Residue-level contacts at the interface:
Residue E43 in chain B is in contact with residue V12 in chain A (closest heavy-atom distance 3.6 Å).
Residue A70 in chain B contacts residue V5 in chain A (closest heavy-atom distance 3.8 Å).
Residue I75 in chain B contacts residue C4 in chain A (closest heavy-atom distance 3.6 Å).
Residue F54 in chain B interacts with residue V5 in chain A (closest heavy-atom distance 4.6 Å).
Residue S48 in chain B contacts residue C4 in chain A (closest heavy-atom distance 4.1 Å).
Residue Q45 in chain B contacts residue R10 in chain A (closest heavy-atom distance 4.5 Å).
Residue T119 in chain B interacts with residue I11 in chain A (closest heavy-atom distance 3.5 Å).
Residue S48 in chain B is in contact with residue V6 in chain A (closest heavy-atom distance 2.8 Å).
Residue V44 in chain B is in contact with residue G9 in chain A (closest heavy-atom distance 4.6 Å).
Residue Q45 in chain B contacts residue I7 in chain A (closest heavy-atom distance 4.1 Å).
Residue S48 in chain B is in contact with residue V5 in chain A (closest heavy-atom distance 3.5 Å).
Residue S48 in chain B is in contact with residue V8 in chain A (closest heavy-atom distance 3.4 Å).
Residue T49 in chain B is in contact with residue V5 in chain A (closest heavy-atom distance 4.0 Å).
Residue G42 in chain B interacts with residue I11 in chain A (closest heavy-atom distance 3.3 Å).
Residue R73 in chain B is in contact with residue C4 in chain A (closest heavy-atom distance 3.5 Å).
Residue G159 in chain B contacts residue L13 in chain A (closest heavy-atom distance 4.6 Å).
Residue I46 in chain B contacts residue V6 in chain A (closest heavy-atom distance 4.2 Å).
Residue V40 in chain B interacts with residue A18 in chain A (closest heavy-atom distance 3.4 Å).
Residue V44 in chain B contacts residue I11 in chain A (closest heavy-atom distance 2.8 Å).
Residue E43 in chain B interacts with residue L13 in chain A (closest heavy-atom distance 2.9 Å).
Residue T74 in chain B contacts residue C4 in chain A (closest heavy-atom distance 3.0 Å).
Residue T53 in chain B contacts residue V8 in chain A (closest heavy-atom distance 4.7 Å).
Residue I46 in chain B contacts residue R10 in chain A (closest heavy-atom distance 4.2 Å).
Residue V40 in chain B is in contact with residue V12 in chain A (closest heavy-atom distance 4.2 Å).
Residue Q45 in chain B interacts with residue G9 in chain A (closest heavy-atom distance 3.7 Å).
Residue A122 in chain B contacts residue I11 in chain A (closest heavy-atom distance 4.0 Å).
Residue E41 in chain B contacts residue V12 in chain A (closest heavy-atom distance 3.5 Å).
Residue P81 in chain B contacts residue C4 in chain A (closest heavy-atom distance 3.9 Å).
Residue V47 in chain B interacts with residue V5 in chain A (closest heavy-atom distance 3.5 Å).
Residue I46 in chain B is in contact with residue I11 in chain A (closest heavy-atom distance 4.0 Å).
Residue V40 in chain B interacts with residue K16 in chain A (closest heavy-atom distance 3.5 Å).
Residue E41 in chain B interacts with residue R10 in chain A (closest heavy-atom distance 4.5 Å).
Residue T74 in chain B is in contact with residue G3 in chain A (closest heavy-atom distance 3.8 Å).
Residue A76 in chain B is in contact with residue V5 in chain A (closest heavy-atom distance 2.8 Å).
Residue V47 in chain B contacts residue I7 in chain A (closest heavy-atom distance 4.2 Å).
Residue R73 in chain B interacts with residue G3 in chain A (closest heavy-atom distance 3.4 Å).
Residue A76 in chain B interacts with residue V6 in chain A (closest heavy-atom distance 4.1 Å).
Residue I46 in chain B is in contact with residue I7 in chain A (closest heavy-atom distance 3.6 Å).
Residue R73 in chain B contacts residue V5 in chain A (closest heavy-atom distance 3.8 Å).
Residue G101 in chain B contacts residue R10 in chain A (closest heavy-atom distance 3.4 Å).
Residue V40 in chain B is in contact with residue P17 in chain A (closest heavy-atom distance 3.1 Å).
Residue I75 in chain B contacts residue V5 in chain A (closest heavy-atom distance 3.4 Å).
Residue V40 in chain B contacts residue R10 in chain A (closest heavy-atom distance 3.1 Å).
Residue W96 in chain B contacts residue V5 in chain A (closest heavy-atom distance 3.6 Å).
Residue P99 in chain B interacts with residue I7 in chain A (closest heavy-atom distance 3.6 Å).
Residue V44 in chain B is in contact with residue R10 in chain A (closest heavy-atom distance 3.4 Å).
Residue L155 in chain B contacts residue L13 in chain A (closest heavy-atom distance 4.0 Å).
Residue R120 in chain B is in contact with residue I11 in chain A (closest heavy-atom distance 4.0 Å).
Residue I75 in chain B contacts residue I7 in chain A (closest heavy-atom distance 4.1 Å).
Residue V47 in chain B contacts residue V8 in chain A (closest heavy-atom distance 4.4 Å).
Residue E43 in chain B is in contact with residue I11 in chain A (closest heavy-atom distance 3.3 Å).
Residue G42 in chain B interacts with residue V12 in chain A (closest heavy-atom distance 4.2 Å).
Residue I46 in chain B is in contact with residue V8 in chain A (closest heavy-atom distance 2.7 Å).
Residue I46 in chain B contacts residue G9 in chain A (closest heavy-atom distance 2.9 Å).
Residue A76 in chain B is in contact with residue C4 in chain A (closest heavy-atom distance 3.7 Å).
Residue T74 in chain B contacts residue V5 in chain A (closest heavy-atom distance 2.7 Å).
Residue V47 in chain B contacts residue V6 in chain A (closest heavy-atom distance 3.1 Å).
Residue V44 in chain B interacts with residue L13 in chain A (closest heavy-atom distance 4.2 Å).
Residue L105 in chain B is in contact with residue L13 in chain A (closest heavy-atom distance 3.5 Å).
Residue V118 in chain B contacts residue L13 in chain A (closest heavy-atom distance 4.0 Å).

Sequence of chain B:
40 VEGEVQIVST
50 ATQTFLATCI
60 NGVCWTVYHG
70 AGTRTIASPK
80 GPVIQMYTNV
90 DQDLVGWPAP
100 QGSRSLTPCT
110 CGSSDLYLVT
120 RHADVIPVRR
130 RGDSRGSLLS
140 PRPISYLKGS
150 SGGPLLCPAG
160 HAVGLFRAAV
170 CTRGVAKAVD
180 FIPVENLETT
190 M

These two protein chains interact to form a complex.

Sequence of chain A:
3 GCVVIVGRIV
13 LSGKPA